Interface contacts:
Residue L17 in protein 1 is in contact with residue I4 in protein 2 (closest heavy-atom distance 3.8 Å).
Residue D16 in protein 1 interacts with residue K2 in protein 2 (closest heavy-atom distance 4.5 Å).
Residue L17 in protein 1 interacts with residue D16 in protein 2 (closest heavy-atom distance 4.0 Å).
Residue E15 in protein 1 interacts with residue K2 in protein 2 (closest heavy-atom distance 3.0 Å).
Residue D16 in protein 1 contacts residue L17 in protein 2 (closest heavy-atom distance 4.2 Å).
Residue L17 in protein 1 contacts residue E15 in protein 2 (closest heavy-atom distance 3.2 Å).
Residue K2 in protein 1 is in contact with residue D16 in protein 2 (closest heavy-atom distance 4.4 Å).
Residue K2 in protein 1 contacts residue E15 in protein 2 (closest heavy-atom distance 3.0 Å).
Residue L17 in protein 1 contacts residue L17 in protein 2 (closest heavy-atom distance 4.0 Å).
Residue I4 in protein 1 contacts residue L17 in protein 2 (closest heavy-atom distance 3.9 Å).
Residue E15 in protein 1 contacts residue L17 in protein 2 (closest heavy-atom distance 3.6 Å).

Sequence of protein 2:
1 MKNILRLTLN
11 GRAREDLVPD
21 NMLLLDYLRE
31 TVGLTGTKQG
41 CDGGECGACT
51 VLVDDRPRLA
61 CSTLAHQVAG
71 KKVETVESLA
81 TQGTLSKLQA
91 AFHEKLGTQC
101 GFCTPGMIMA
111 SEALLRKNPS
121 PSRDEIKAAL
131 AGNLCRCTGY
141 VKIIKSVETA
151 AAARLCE

This data describes a binding interaction between two proteins.

Sequence of protein 1:
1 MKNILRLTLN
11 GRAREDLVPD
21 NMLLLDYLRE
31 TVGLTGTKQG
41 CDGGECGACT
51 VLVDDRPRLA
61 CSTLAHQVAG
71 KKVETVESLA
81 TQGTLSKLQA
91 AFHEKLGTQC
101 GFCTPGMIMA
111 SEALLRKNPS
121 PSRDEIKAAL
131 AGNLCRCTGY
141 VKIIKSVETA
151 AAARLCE